Sequence of protein 2:
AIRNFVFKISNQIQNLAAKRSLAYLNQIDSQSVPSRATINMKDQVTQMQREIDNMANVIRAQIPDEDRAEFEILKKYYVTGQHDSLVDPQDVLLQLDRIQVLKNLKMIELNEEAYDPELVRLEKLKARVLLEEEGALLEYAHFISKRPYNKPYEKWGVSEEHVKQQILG

These two protein chains interact to form a complex.

Residue-level contacts at the interface:
Residue K165 in protein 2 contacts residue Y71 in protein 1 (closest heavy-atom distance 4.5 Å).
Residue S160 in protein 2 interacts with residue R72 in protein 1 (closest heavy-atom distance 4.7 Å).
Residue V164 in protein 2 contacts residue W70 in protein 1 (closest heavy-atom distance 3.4 Å).
Residue V164 in protein 2 interacts with residue T67 in protein 1 (closest heavy-atom distance 3.2 Å).
Residue E162 in protein 2 is in contact with residue R72 in protein 1 (closest heavy-atom distance 3.6 Å).
Residue V159 in protein 2 interacts with residue T67 in protein 1 (closest heavy-atom distance 4.8 Å).
Residue V164 in protein 2 is in contact with residue N69 in protein 1 (closest heavy-atom distance 3.4 Å).
Residue K165 in protein 2 interacts with residue W70 in protein 1 (closest heavy-atom distance 3.0 Å).
Residue V164 in protein 2 interacts with residue R68 in protein 1 (closest heavy-atom distance 4.1 Å).
Residue Q167 in protein 2 interacts with residue W70 in protein 1 (closest heavy-atom distance 4.5 Å).

Sequence of protein 1:
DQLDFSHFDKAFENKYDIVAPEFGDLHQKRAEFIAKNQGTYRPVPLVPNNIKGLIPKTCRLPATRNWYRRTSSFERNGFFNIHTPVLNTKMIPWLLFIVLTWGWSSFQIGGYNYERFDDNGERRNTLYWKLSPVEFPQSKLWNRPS